Sequence of chain A:
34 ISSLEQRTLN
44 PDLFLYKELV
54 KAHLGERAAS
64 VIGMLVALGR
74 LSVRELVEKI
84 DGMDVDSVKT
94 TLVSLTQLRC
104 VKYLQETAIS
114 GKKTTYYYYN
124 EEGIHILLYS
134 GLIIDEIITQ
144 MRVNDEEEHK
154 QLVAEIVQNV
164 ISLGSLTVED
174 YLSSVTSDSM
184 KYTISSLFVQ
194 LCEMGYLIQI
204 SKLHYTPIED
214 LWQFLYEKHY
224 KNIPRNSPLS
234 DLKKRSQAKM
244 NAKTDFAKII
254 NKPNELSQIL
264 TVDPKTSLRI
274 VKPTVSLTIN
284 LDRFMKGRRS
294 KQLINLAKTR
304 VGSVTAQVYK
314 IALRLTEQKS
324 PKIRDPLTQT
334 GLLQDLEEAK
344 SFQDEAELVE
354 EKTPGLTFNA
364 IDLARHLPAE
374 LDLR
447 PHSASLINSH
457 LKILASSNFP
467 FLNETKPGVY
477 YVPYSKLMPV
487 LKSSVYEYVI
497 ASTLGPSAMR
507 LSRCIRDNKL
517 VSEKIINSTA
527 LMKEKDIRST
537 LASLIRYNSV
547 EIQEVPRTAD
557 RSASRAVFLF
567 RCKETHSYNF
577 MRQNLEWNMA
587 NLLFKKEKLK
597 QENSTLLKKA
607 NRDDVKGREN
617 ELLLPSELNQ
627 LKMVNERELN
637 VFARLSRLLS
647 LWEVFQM

The following describes two proteins that form a bound complex.

Sequence of chain B:
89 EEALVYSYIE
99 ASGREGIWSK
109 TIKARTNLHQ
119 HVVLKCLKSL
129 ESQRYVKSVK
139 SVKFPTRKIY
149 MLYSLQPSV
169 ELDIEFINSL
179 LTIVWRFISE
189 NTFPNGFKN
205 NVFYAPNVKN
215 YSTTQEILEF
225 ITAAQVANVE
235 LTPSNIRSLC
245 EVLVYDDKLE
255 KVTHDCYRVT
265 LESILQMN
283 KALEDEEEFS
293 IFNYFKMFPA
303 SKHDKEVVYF

Contacts between the two chains:
Residue K591 in chain A interacts with residue S303 in chain B (closest heavy-atom distance 3.0 Å).
Residue R509 in chain A contacts residue D251 in chain B (closest heavy-atom distance 3.3 Å).
Residue M528 in chain A is in contact with residue D171 in chain B (closest heavy-atom distance 3.0 Å).
Residue R40 in chain A interacts with residue F312 in chain B (closest heavy-atom distance 3.4 Å).
Residue W583 in chain A interacts with residue Y311 in chain B (closest heavy-atom distance 3.6 Å).
Residue V495 in chain A is in contact with residue E290 in chain B (closest heavy-atom distance 3.2 Å).
Residue T302 in chain A is in contact with residue F291 in chain B (closest heavy-atom distance 3.7 Å).
Residue Y494 in chain A interacts with residue E266 in chain B (closest heavy-atom distance 3.5 Å).
Residue T302 in chain A interacts with residue L265 in chain B (closest heavy-atom distance 3.3 Å).
Residue K301 in chain A contacts residue L265 in chain B (closest heavy-atom distance 3.6 Å).
Residue N298 in chain A interacts with residue E289 in chain B (closest heavy-atom distance 3.3 Å).
Residue K591 in chain A interacts with residue K304 in chain B (closest heavy-atom distance 3.7 Å).
Residue I459 in chain A is in contact with residue Y208 in chain B (closest heavy-atom distance 3.8 Å).
Residue L588 in chain A interacts with residue K304 in chain B (closest heavy-atom distance 3.6 Å).
Residue V637 in chain A interacts with residue K304 in chain B (closest heavy-atom distance 3.5 Å).
Residue K458 in chain A contacts residue P210 in chain B (closest heavy-atom distance 3.7 Å).
Residue K591 in chain A contacts residue H305 in chain B (closest heavy-atom distance 3.5 Å).
Residue R303 in chain A interacts with residue L265 in chain B (closest heavy-atom distance 3.4 Å).
Residue L644 in chain A is in contact with residue D306 in chain B (closest heavy-atom distance 3.3 Å).
Residue N584 in chain A is in contact with residue K307 in chain B (closest heavy-atom distance 3.4 Å).
Residue R509 in chain A is in contact with residue V248 in chain B (closest heavy-atom distance 2.8 Å).
Residue S498 in chain A interacts with residue I293 in chain B (closest heavy-atom distance 3.7 Å).
Residue V491 in chain A contacts residue E290 in chain B (closest heavy-atom distance 3.4 Å).
Residue S455 in chain A is in contact with residue A209 in chain B (closest heavy-atom distance 3.3 Å).
Residue V304 in chain A is in contact with residue L265 in chain B (closest heavy-atom distance 3.6 Å).
Residue Y494 in chain A is in contact with residue E290 in chain B (closest heavy-atom distance 3.4 Å).
Residue T302 in chain A interacts with residue E266 in chain B (closest heavy-atom distance 3.0 Å).
Residue Q579 in chain A contacts residue Y311 in chain B (closest heavy-atom distance 3.8 Å).
Residue R303 in chain A contacts residue T264 in chain B (closest heavy-atom distance 2.7 Å).
Residue W583 in chain A interacts with residue V310 in chain B (closest heavy-atom distance 3.6 Å).
Residue T499 in chain A contacts residue E308 in chain B (closest heavy-atom distance 2.7 Å).
Residue N580 in chain A contacts residue Y311 in chain B (closest heavy-atom distance 3.5 Å).
Residue R303 in chain A interacts with residue D251 in chain B (closest heavy-atom distance 3.5 Å).
Residue R509 in chain A contacts residue Y249 in chain B (closest heavy-atom distance 3.4 Å).
Residue R643 in chain A is in contact with residue E288 in chain B (closest heavy-atom distance 3.7 Å).
Residue R633 in chain A interacts with residue S303 in chain B (closest heavy-atom distance 3.4 Å).
Residue M577 in chain A interacts with residue E308 in chain B (closest heavy-atom distance 3.4 Å).
Residue R633 in chain A contacts residue K304 in chain B (closest heavy-atom distance 3.4 Å).
Residue N464 in chain A interacts with residue E254 in chain B (closest heavy-atom distance 2.9 Å).
Residue T525 in chain A interacts with residue V246 in chain B (closest heavy-atom distance 3.3 Å).
Residue C510 in chain A contacts residue Y249 in chain B (closest heavy-atom distance 3.6 Å).
Residue R640 in chain A interacts with residue K304 in chain B (closest heavy-atom distance 3.4 Å).
Residue Y494 in chain A contacts residue F291 in chain B (closest heavy-atom distance 3.4 Å).
Residue S462 in chain A contacts residue R262 in chain B (closest heavy-atom distance 3.3 Å).
Residue N580 in chain A interacts with residue E308 in chain B (closest heavy-atom distance 3.0 Å).
Residue P44 in chain A contacts residue Y311 in chain B (closest heavy-atom distance 3.5 Å).
Residue Y494 in chain A is in contact with residue D251 in chain B (closest heavy-atom distance 2.5 Å).
Residue N464 in chain A is in contact with residue K255 in chain B (closest heavy-atom distance 2.9 Å).
Residue G305 in chain A contacts residue L265 in chain B (closest heavy-atom distance 3.3 Å).
Residue R640 in chain A is in contact with residue H305 in chain B (closest heavy-atom distance 3.3 Å).
Residue R40 in chain A contacts residue V310 in chain B (closest heavy-atom distance 3.5 Å).
Residue Y543 in chain A interacts with residue V309 in chain B (closest heavy-atom distance 3.3 Å).
Residue R506 in chain A interacts with residue D250 in chain B (closest heavy-atom distance 3.0 Å).
Residue D513 in chain A contacts residue Y249 in chain B (closest heavy-atom distance 2.4 Å).
Residue R303 in chain A is in contact with residue E254 in chain B (closest heavy-atom distance 3.0 Å).
Residue L299 in chain A contacts residue F291 in chain B (closest heavy-atom distance 3.7 Å).
Residue R506 in chain A contacts residue Y249 in chain B (closest heavy-atom distance 3.8 Å).
Residue K592 in chain A interacts with residue K304 in chain B (closest heavy-atom distance 3.7 Å).
Residue M505 in chain A interacts with residue D250 in chain B (closest heavy-atom distance 3.3 Å).
Residue K529 in chain A is in contact with residue E173 in chain B (closest heavy-atom distance 3.4 Å).